This data describes a binding interaction between two proteins.

Sequence of the first protein:
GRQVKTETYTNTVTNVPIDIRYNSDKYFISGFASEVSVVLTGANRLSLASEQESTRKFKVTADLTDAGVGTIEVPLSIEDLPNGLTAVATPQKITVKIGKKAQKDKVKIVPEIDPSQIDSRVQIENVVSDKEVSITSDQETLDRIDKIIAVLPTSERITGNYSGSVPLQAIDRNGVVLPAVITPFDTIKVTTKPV

Sequence of the second protein:
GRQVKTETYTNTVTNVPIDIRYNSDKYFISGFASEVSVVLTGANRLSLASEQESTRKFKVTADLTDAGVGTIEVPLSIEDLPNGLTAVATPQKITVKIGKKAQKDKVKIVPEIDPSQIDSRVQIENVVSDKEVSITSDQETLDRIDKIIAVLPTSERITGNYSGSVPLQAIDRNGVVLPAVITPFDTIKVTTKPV

Contacts between the two chains:
Residue T14 in the second protein is in contact with residue S24 in the first protein (closest heavy-atom distance 3.7 Å).
Residue E35 in the second protein interacts with residue D19 in the first protein (closest heavy-atom distance 3.6 Å).
Residue N15 in the second protein contacts residue D19 in the first protein (closest heavy-atom distance 3.9 Å).
Residue P17 in the second protein interacts with residue I18 in the first protein (closest heavy-atom distance 3.4 Å).
Residue S34 in the second protein interacts with residue S34 in the first protein (closest heavy-atom distance 3.7 Å).
Residue I18 in the second protein interacts with residue P17 in the first protein (closest heavy-atom distance 3.4 Å).
Residue V70 in the second protein interacts with residue T156 in the first protein (closest heavy-atom distance 4.2 Å).
Residue D19 in the second protein interacts with residue N15 in the first protein (closest heavy-atom distance 3.9 Å).
Residue K94 in the second protein interacts with residue F187 in the first protein (closest heavy-atom distance 3.6 Å).
Residue I18 in the second protein contacts residue E35 in the first protein (closest heavy-atom distance 3.3 Å).
Residue F187 in the second protein contacts residue K94 in the first protein (closest heavy-atom distance 3.6 Å).
Residue T156 in the second protein is in contact with residue T72 in the first protein (closest heavy-atom distance 3.0 Å).
Residue T156 in the second protein is in contact with residue V70 in the first protein (closest heavy-atom distance 4.2 Å).
Residue Y22 in the second protein interacts with residue E35 in the first protein (closest heavy-atom distance 3.3 Å).
Residue D188 in the second protein interacts with residue E74 in the first protein (closest heavy-atom distance 3.0 Å).
Residue S24 in the second protein is in contact with residue N15 in the first protein (closest heavy-atom distance 3.7 Å).
Residue E35 in the second protein interacts with residue I18 in the first protein (closest heavy-atom distance 3.3 Å).
Residue T156 in the second protein interacts with residue G71 in the first protein (closest heavy-atom distance 3.5 Å).
Residue F32 in the second protein interacts with residue S34 in the first protein (closest heavy-atom distance 3.3 Å).
Residue P17 in the second protein is in contact with residue P17 in the first protein (closest heavy-atom distance 3.8 Å).
Residue P169 in the second protein contacts residue T96 in the first protein (closest heavy-atom distance 3.4 Å).
Residue E74 in the second protein contacts residue F187 in the first protein (closest heavy-atom distance 4.1 Å).
Residue E35 in the second protein contacts residue Y22 in the first protein (closest heavy-atom distance 3.3 Å).
Residue P92 in the second protein contacts residue F187 in the first protein (closest heavy-atom distance 3.6 Å).
Residue E35 in the second protein interacts with residue I20 in the first protein (closest heavy-atom distance 2.7 Å).
Residue N176 in the second protein is in contact with residue N176 in the first protein (closest heavy-atom distance 3.2 Å).
Residue N15 in the second protein is in contact with residue I20 in the first protein (closest heavy-atom distance 3.3 Å).
Residue N15 in the second protein is in contact with residue R21 in the first protein (closest heavy-atom distance 3.6 Å).
Residue P17 in the second protein contacts residue D19 in the first protein (closest heavy-atom distance 4.0 Å).
Residue T72 in the second protein contacts residue P155 in the first protein (closest heavy-atom distance 3.8 Å).
Residue Q171 in the second protein contacts residue T72 in the first protein (closest heavy-atom distance 4.0 Å).
Residue I20 in the second protein is in contact with residue E35 in the first protein (closest heavy-atom distance 2.7 Å).
Residue E54 in the second protein contacts residue D19 in the first protein (closest heavy-atom distance 3.2 Å).
Residue Q93 in the second protein contacts residue F187 in the first protein (closest heavy-atom distance 3.7 Å).
Residue T96 in the second protein contacts residue P169 in the first protein (closest heavy-atom distance 3.4 Å).
Residue S34 in the second protein is in contact with residue F32 in the first protein (closest heavy-atom distance 3.3 Å).
Residue R146 in the second protein interacts with residue V178 in the first protein (closest heavy-atom distance 3.4 Å).
Residue F187 in the second protein contacts residue Q93 in the first protein (closest heavy-atom distance 3.7 Å).
Residue P155 in the second protein is in contact with residue T72 in the first protein (closest heavy-atom distance 3.8 Å).
Residue V178 in the second protein contacts residue V178 in the first protein (closest heavy-atom distance 3.8 Å).
Residue N15 in the second protein is in contact with residue Y22 in the first protein (closest heavy-atom distance 2.9 Å).
Residue S167 in the second protein interacts with residue E74 in the first protein (closest heavy-atom distance 3.5 Å).
Residue D19 in the second protein interacts with residue E35 in the first protein (closest heavy-atom distance 3.6 Å).
Residue F187 in the second protein is in contact with residue P92 in the first protein (closest heavy-atom distance 3.6 Å).
Residue T72 in the second protein contacts residue Q171 in the first protein (closest heavy-atom distance 4.0 Å).
Residue D19 in the second protein contacts residue P17 in the first protein (closest heavy-atom distance 4.0 Å).
Residue R21 in the second protein contacts residue N15 in the first protein (closest heavy-atom distance 3.6 Å).
Residue E74 in the second protein contacts residue D188 in the first protein (closest heavy-atom distance 3.0 Å).
Residue G71 in the second protein contacts residue T156 in the first protein (closest heavy-atom distance 3.5 Å).
Residue N15 in the second protein is in contact with residue S24 in the first protein (closest heavy-atom distance 3.7 Å).
Residue T62 in the second protein interacts with residue E54 in the first protein (closest heavy-atom distance 3.4 Å).
Residue E74 in the second protein is in contact with residue S167 in the first protein (closest heavy-atom distance 3.5 Å).
Residue V178 in the second protein contacts residue R146 in the first protein (closest heavy-atom distance 3.4 Å).
Residue Y22 in the second protein contacts residue N15 in the first protein (closest heavy-atom distance 2.9 Å).
Residue E54 in the second protein is in contact with residue T62 in the first protein (closest heavy-atom distance 3.4 Å).
Residue I20 in the second protein contacts residue N15 in the first protein (closest heavy-atom distance 3.3 Å).
Residue T72 in the second protein interacts with residue T156 in the first protein (closest heavy-atom distance 3.0 Å).
Residue S24 in the second protein is in contact with residue T14 in the first protein (closest heavy-atom distance 3.7 Å).
Residue F187 in the second protein contacts residue E74 in the first protein (closest heavy-atom distance 4.1 Å).
Residue D19 in the second protein contacts residue E54 in the first protein (closest heavy-atom distance 3.2 Å).